Sequence of chain A:
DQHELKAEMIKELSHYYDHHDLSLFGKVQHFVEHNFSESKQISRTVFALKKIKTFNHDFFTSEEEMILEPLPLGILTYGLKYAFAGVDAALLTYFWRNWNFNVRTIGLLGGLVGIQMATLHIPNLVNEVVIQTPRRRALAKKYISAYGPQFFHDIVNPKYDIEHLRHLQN

Residue-level contacts at the interface:
Residue T130 in chain B is in contact with residue F41 in chain A (closest heavy-atom distance 4.8 Å).
Residue S118 in chain B is in contact with residue W133 in chain A (closest heavy-atom distance 3.6 Å).
Residue T132 in chain B contacts residue L38 in chain A (closest heavy-atom distance 4.0 Å).
Residue T132 in chain B is in contact with residue D37 in chain A (closest heavy-atom distance 3.7 Å).
Residue I122 in chain B contacts residue W133 in chain A (closest heavy-atom distance 3.6 Å).
Residue L128 in chain B contacts residue L40 in chain A (closest heavy-atom distance 3.9 Å).
Residue S121 in chain B contacts residue W133 in chain A (closest heavy-atom distance 4.2 Å).
Residue F131 in chain B interacts with residue S39 in chain A (closest heavy-atom distance 3.3 Å).
Residue T132 in chain B contacts residue S39 in chain A (closest heavy-atom distance 3.9 Å).
Residue L129 in chain B is in contact with residue F41 in chain A (closest heavy-atom distance 3.3 Å).
Residue L79 in chain B is in contact with residue Y131 in chain A (closest heavy-atom distance 3.8 Å).
Residue L129 in chain B contacts residue S39 in chain A (closest heavy-atom distance 3.9 Å).
Residue Y133 in chain B interacts with residue D37 in chain A (closest heavy-atom distance 2.3 Å).
Residue L129 in chain B interacts with residue L40 in chain A (closest heavy-atom distance 3.5 Å).
Residue K115 in chain B contacts residue R134 in chain A (closest heavy-atom distance 3.5 Å).
Residue L119 in chain B contacts residue W133 in chain A (closest heavy-atom distance 4.7 Å).
Residue T130 in chain B interacts with residue S39 in chain A (closest heavy-atom distance 3.1 Å).

The following describes two proteins that form a bound complex.

Sequence of chain B:
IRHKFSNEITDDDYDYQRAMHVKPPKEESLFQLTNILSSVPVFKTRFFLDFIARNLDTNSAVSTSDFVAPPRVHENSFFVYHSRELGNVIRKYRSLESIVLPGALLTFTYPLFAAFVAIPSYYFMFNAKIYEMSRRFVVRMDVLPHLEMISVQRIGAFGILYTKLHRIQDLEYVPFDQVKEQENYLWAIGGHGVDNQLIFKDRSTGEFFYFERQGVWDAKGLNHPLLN